Interface contacts:
Residue Y62 in chain B is in contact with residue L164 in chain A (closest heavy-atom distance 2.9 Å).
Residue C99 in chain B is in contact with residue E160 in chain A (closest heavy-atom distance 3.4 Å).
Residue C99 in chain B interacts with residue T162 in chain A (closest heavy-atom distance 3.6 Å).
Residue L101 in chain B interacts with residue E160 in chain A (closest heavy-atom distance 3.8 Å).
Residue V98 in chain B is in contact with residue S163 in chain A (closest heavy-atom distance 3.4 Å).
Residue A63 in chain B contacts residue L164 in chain A (closest heavy-atom distance 3.9 Å).
Residue C99 in chain B interacts with residue N161 in chain A (closest heavy-atom distance 4.4 Å).
Residue Y62 in chain B interacts with residue S163 in chain A (closest heavy-atom distance 4.8 Å).
Residue V98 in chain B interacts with residue L164 in chain A (closest heavy-atom distance 3.2 Å).
Residue E100 in chain B contacts residue T162 in chain A (closest heavy-atom distance 4.5 Å).
Residue E100 in chain B interacts with residue E160 in chain A (closest heavy-atom distance 2.5 Å).
Residue C99 in chain B is in contact with residue S163 in chain A (closest heavy-atom distance 5.0 Å).
Residue E100 in chain B contacts residue N161 in chain A (closest heavy-atom distance 4.7 Å).
Residue S64 in chain B is in contact with residue G159 in chain A (closest heavy-atom distance 4.6 Å).
Residue V98 in chain B is in contact with residue T162 in chain A (closest heavy-atom distance 3.8 Å).

Sequence of chain A:
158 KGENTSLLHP

Sequence of chain B:
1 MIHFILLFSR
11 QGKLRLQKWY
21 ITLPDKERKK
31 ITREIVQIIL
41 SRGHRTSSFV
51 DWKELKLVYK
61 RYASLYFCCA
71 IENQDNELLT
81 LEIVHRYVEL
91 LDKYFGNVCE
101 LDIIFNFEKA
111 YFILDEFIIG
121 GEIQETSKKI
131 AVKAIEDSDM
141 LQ

This data describes a binding interaction between two proteins.